These two protein chains interact to form a complex.

Residue-level contacts at the interface:
Residue W93 in the first protein is in contact with residue I278 in the second protein (closest heavy-atom distance 4.7 Å).
Residue F87 in the first protein interacts with residue E271 in the second protein (closest heavy-atom distance 3.1 Å).
Residue D83 in the first protein is in contact with residue V268 in the second protein (closest heavy-atom distance 3.9 Å).
Residue L79 in the first protein interacts with residue N269 in the second protein (closest heavy-atom distance 4.5 Å).
Residue F87 in the first protein is in contact with residue V268 in the second protein (closest heavy-atom distance 3.6 Å).
Residue L79 in the first protein interacts with residue L265 in the second protein (closest heavy-atom distance 3.8 Å).

Sequence of the first protein:
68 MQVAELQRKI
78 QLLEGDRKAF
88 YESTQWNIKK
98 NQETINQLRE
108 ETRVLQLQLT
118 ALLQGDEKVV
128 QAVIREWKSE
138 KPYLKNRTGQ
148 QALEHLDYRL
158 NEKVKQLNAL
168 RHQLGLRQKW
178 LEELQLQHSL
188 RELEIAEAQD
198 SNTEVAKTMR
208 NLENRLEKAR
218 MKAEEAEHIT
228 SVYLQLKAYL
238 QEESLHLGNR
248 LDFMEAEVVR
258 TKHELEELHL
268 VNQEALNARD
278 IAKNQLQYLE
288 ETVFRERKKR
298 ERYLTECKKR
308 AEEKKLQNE

Sequence of the second protein:
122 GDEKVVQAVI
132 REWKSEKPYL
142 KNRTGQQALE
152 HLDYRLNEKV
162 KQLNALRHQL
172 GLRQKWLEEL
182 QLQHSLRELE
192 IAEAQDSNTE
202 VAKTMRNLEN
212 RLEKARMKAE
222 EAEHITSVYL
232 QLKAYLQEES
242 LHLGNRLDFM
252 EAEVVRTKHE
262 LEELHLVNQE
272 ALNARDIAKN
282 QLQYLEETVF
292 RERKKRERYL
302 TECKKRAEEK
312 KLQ